Sequence of chain A:
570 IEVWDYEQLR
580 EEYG

Residue-level contacts at the interface:
Residue V34 in chain B interacts with residue E571 in chain A (closest heavy-atom distance 4.4 Å).
Residue V34 in chain B contacts residue V572 in chain A (closest heavy-atom distance 2.8 Å).
Residue K31 in chain B contacts residue Y575 in chain A (closest heavy-atom distance 2.9 Å).
Residue P35 in chain B contacts residue E571 in chain A (closest heavy-atom distance 2.0 Å).
Residue T67 in chain B interacts with residue Y575 in chain A (closest heavy-atom distance 4.3 Å).
Residue S32 in chain B is in contact with residue D574 in chain A (closest heavy-atom distance 3.5 Å).
Residue Y75 in chain B contacts residue R579 in chain A (closest heavy-atom distance 3.0 Å).
Residue V91 in chain B interacts with residue Y582 in chain A (closest heavy-atom distance 4.3 Å).
Residue P79 in chain B is in contact with residue Y582 in chain A (closest heavy-atom distance 4.2 Å).
Residue Y75 in chain B is in contact with residue L578 in chain A (closest heavy-atom distance 3.3 Å).
Residue Y112 in chain B contacts residue Y582 in chain A (closest heavy-atom distance 2.3 Å).
Residue S32 in chain B contacts residue W573 in chain A (closest heavy-atom distance 2.4 Å).
Residue P35 in chain B interacts with residue W573 in chain A (closest heavy-atom distance 3.2 Å).
Residue S32 in chain B interacts with residue Y575 in chain A (closest heavy-atom distance 3.4 Å).
Residue V215 in chain B is in contact with residue V572 in chain A (closest heavy-atom distance 4.2 Å).
Residue I33 in chain B is in contact with residue Y575 in chain A (closest heavy-atom distance 3.8 Å).
Residue V68 in chain B contacts residue Y575 in chain A (closest heavy-atom distance 3.9 Å).
Residue I33 in chain B interacts with residue L578 in chain A (closest heavy-atom distance 2.8 Å).
Residue K31 in chain B is in contact with residue E576 in chain A (closest heavy-atom distance 4.3 Å).
Residue K114 in chain B contacts residue G583 in chain A (closest heavy-atom distance 4.4 Å).
Residue K31 in chain B is in contact with residue D574 in chain A (closest heavy-atom distance 2.9 Å).
Residue Y75 in chain B is in contact with residue Y582 in chain A (closest heavy-atom distance 3.0 Å).
Residue K31 in chain B contacts residue W573 in chain A (closest heavy-atom distance 4.2 Å).
Residue D71 in chain B is in contact with residue Y575 in chain A (closest heavy-atom distance 2.3 Å).
Residue I33 in chain B is in contact with residue E571 in chain A (closest heavy-atom distance 4.8 Å).
Residue V34 in chain B interacts with residue W573 in chain A (closest heavy-atom distance 3.6 Å).
Residue I33 in chain B interacts with residue V572 in chain A (closest heavy-atom distance 2.9 Å).
Residue P79 in chain B interacts with residue G583 in chain A (closest heavy-atom distance 4.5 Å).
Residue K78 in chain B contacts residue G583 in chain A (closest heavy-atom distance 4.4 Å).
Residue P35 in chain B interacts with residue V572 in chain A (closest heavy-atom distance 3.7 Å).
Residue I33 in chain B is in contact with residue W573 in chain A (closest heavy-atom distance 1.9 Å).
Residue S32 in chain B interacts with residue V572 in chain A (closest heavy-atom distance 4.1 Å).
Residue D71 in chain B interacts with residue R579 in chain A (closest heavy-atom distance 4.2 Å).
Residue M210 in chain B contacts residue I570 in chain A (closest heavy-atom distance 2.9 Å).
Residue M214 in chain B interacts with residue I570 in chain A (closest heavy-atom distance 3.5 Å).
Residue R74 in chain B contacts residue Y582 in chain A (closest heavy-atom distance 2.9 Å).
Residue P35 in chain B is in contact with residue I570 in chain A (closest heavy-atom distance 3.6 Å).
Residue I33 in chain B contacts residue D574 in chain A (closest heavy-atom distance 4.0 Å).
Residue Y75 in chain B is in contact with residue Y575 in chain A (closest heavy-atom distance 4.4 Å).
Residue M214 in chain B contacts residue V572 in chain A (closest heavy-atom distance 3.3 Å).
Residue K78 in chain B contacts residue E581 in chain A (closest heavy-atom distance 4.2 Å).

This data describes a binding interaction between two proteins.

Sequence of chain B:
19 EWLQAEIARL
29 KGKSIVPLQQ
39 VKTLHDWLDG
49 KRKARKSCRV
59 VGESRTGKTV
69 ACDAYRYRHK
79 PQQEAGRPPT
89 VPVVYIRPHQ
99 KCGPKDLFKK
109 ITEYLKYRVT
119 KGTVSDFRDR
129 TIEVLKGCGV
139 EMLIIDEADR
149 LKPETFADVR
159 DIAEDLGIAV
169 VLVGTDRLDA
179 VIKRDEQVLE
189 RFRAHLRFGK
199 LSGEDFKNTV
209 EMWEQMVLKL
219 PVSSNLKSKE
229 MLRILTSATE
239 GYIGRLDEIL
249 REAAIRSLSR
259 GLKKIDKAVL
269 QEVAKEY